This data describes a binding interaction between two proteins.

Sequence of protein 2:
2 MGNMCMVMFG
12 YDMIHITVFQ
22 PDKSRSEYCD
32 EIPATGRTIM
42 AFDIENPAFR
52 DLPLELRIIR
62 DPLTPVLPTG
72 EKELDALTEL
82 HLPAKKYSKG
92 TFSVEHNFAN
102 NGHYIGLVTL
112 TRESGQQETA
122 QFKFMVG

Sequence of protein 1:
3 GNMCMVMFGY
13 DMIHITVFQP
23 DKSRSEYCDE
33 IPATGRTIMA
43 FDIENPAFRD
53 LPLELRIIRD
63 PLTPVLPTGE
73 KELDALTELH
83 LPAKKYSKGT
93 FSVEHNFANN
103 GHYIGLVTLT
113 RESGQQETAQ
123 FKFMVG

Interface contacts:
Residue M7 in protein 2 is in contact with residue M9 in protein 1 (closest heavy-atom distance 4.0 Å).
Residue M5 in protein 2 is in contact with residue F125 in protein 1 (closest heavy-atom distance 4.1 Å).
Residue F123 in protein 2 interacts with residue N4 in protein 1 (closest heavy-atom distance 3.9 Å).
Residue E28 in protein 2 contacts residue E32 in protein 1 (closest heavy-atom distance 2.7 Å).
Residue M5 in protein 2 interacts with residue C6 in protein 1 (closest heavy-atom distance 3.4 Å).
Residue D31 in protein 2 contacts residue N4 in protein 1 (closest heavy-atom distance 3.1 Å).
Residue Q122 in protein 2 contacts residue N4 in protein 1 (closest heavy-atom distance 4.2 Å).
Residue D31 in protein 2 interacts with residue G3 in protein 1 (closest heavy-atom distance 3.2 Å).
Residue N4 in protein 2 is in contact with residue F123 in protein 1 (closest heavy-atom distance 3.5 Å).
Residue Y29 in protein 2 is in contact with residue E28 in protein 1 (closest heavy-atom distance 3.8 Å).
Residue M5 in protein 2 contacts residue M7 in protein 1 (closest heavy-atom distance 3.0 Å).
Residue N4 in protein 2 interacts with residue K124 in protein 1 (closest heavy-atom distance 2.8 Å).
Residue D31 in protein 2 is in contact with residue C6 in protein 1 (closest heavy-atom distance 3.7 Å).
Residue M2 in protein 2 interacts with residue M126 in protein 1 (closest heavy-atom distance 4.2 Å).
Residue Y12 in protein 2 interacts with residue G11 in protein 1 (closest heavy-atom distance 3.9 Å).
Residue M5 in protein 2 is in contact with residue M5 in protein 1 (closest heavy-atom distance 3.0 Å).
Residue F123 in protein 2 contacts residue M5 in protein 1 (closest heavy-atom distance 3.6 Å).
Residue C6 in protein 2 is in contact with residue C6 in protein 1 (closest heavy-atom distance 4.4 Å).
Residue C30 in protein 2 contacts residue C30 in protein 1 (closest heavy-atom distance 3.5 Å).
Residue K124 in protein 2 is in contact with residue M5 in protein 1 (closest heavy-atom distance 3.5 Å).
Residue N4 in protein 2 is in contact with residue Q122 in protein 1 (closest heavy-atom distance 3.1 Å).
Residue M7 in protein 2 is in contact with residue M7 in protein 1 (closest heavy-atom distance 3.8 Å).
Residue K124 in protein 2 contacts residue N4 in protein 1 (closest heavy-atom distance 3.2 Å).
Residue C30 in protein 2 is in contact with residue M5 in protein 1 (closest heavy-atom distance 3.5 Å).
Residue M9 in protein 2 contacts residue M7 in protein 1 (closest heavy-atom distance 3.8 Å).
Residue N4 in protein 2 contacts residue D31 in protein 1 (closest heavy-atom distance 3.5 Å).
Residue C30 in protein 2 interacts with residue C6 in protein 1 (closest heavy-atom distance 4.1 Å).
Residue N4 in protein 2 contacts residue M7 in protein 1 (closest heavy-atom distance 4.4 Å).
Residue G3 in protein 2 is in contact with residue F125 in protein 1 (closest heavy-atom distance 4.7 Å).
Residue M5 in protein 2 is in contact with residue C30 in protein 1 (closest heavy-atom distance 3.5 Å).
Residue G3 in protein 2 is in contact with residue K124 in protein 1 (closest heavy-atom distance 3.4 Å).
Residue Y29 in protein 2 interacts with residue Y29 in protein 1 (closest heavy-atom distance 4.0 Å).
Residue C6 in protein 2 interacts with residue C30 in protein 1 (closest heavy-atom distance 3.8 Å).
Residue C6 in protein 2 contacts residue D31 in protein 1 (closest heavy-atom distance 3.4 Å).
Residue Y12 in protein 2 contacts residue Y12 in protein 1 (closest heavy-atom distance 3.4 Å).
Residue G3 in protein 2 contacts residue E32 in protein 1 (closest heavy-atom distance 4.1 Å).
Residue M9 in protein 2 is in contact with residue M9 in protein 1 (closest heavy-atom distance 3.6 Å).
Residue M5 in protein 2 is in contact with residue I17 in protein 1 (closest heavy-atom distance 3.6 Å).
Residue I17 in protein 2 interacts with residue M5 in protein 1 (closest heavy-atom distance 3.6 Å).
Residue Y29 in protein 2 is in contact with residue S27 in protein 1 (closest heavy-atom distance 4.2 Å).
Residue M2 in protein 2 interacts with residue H104 in protein 1 (closest heavy-atom distance 3.4 Å).
Residue D31 in protein 2 contacts residue M5 in protein 1 (closest heavy-atom distance 3.0 Å).
Residue M2 in protein 2 contacts residue E32 in protein 1 (closest heavy-atom distance 3.6 Å).
Residue E28 in protein 2 is in contact with residue Y29 in protein 1 (closest heavy-atom distance 3.8 Å).
Residue M14 in protein 2 is in contact with residue M9 in protein 1 (closest heavy-atom distance 3.8 Å).
Residue M5 in protein 2 interacts with residue F123 in protein 1 (closest heavy-atom distance 3.6 Å).
Residue S27 in protein 2 contacts residue P34 in protein 1 (closest heavy-atom distance 3.4 Å).
Residue M5 in protein 2 interacts with residue D31 in protein 1 (closest heavy-atom distance 2.9 Å).
Residue E32 in protein 2 contacts residue E28 in protein 1 (closest heavy-atom distance 3.6 Å).
Residue P34 in protein 2 contacts residue S27 in protein 1 (closest heavy-atom distance 3.8 Å).
Residue G3 in protein 2 interacts with residue D31 in protein 1 (closest heavy-atom distance 3.4 Å).
Residue M7 in protein 2 contacts residue M5 in protein 1 (closest heavy-atom distance 2.9 Å).
Residue M9 in protein 2 is in contact with residue M14 in protein 1 (closest heavy-atom distance 3.6 Å).
Residue M5 in protein 2 is in contact with residue K124 in protein 1 (closest heavy-atom distance 3.6 Å).
Residue C6 in protein 2 is in contact with residue M5 in protein 1 (closest heavy-atom distance 3.4 Å).
Residue F125 in protein 2 interacts with residue M5 in protein 1 (closest heavy-atom distance 4.1 Å).
Residue G11 in protein 2 interacts with residue Y12 in protein 1 (closest heavy-atom distance 3.8 Å).
Residue H16 in protein 2 is in contact with residue D31 in protein 1 (closest heavy-atom distance 2.9 Å).
Residue S27 in protein 2 contacts residue Y29 in protein 1 (closest heavy-atom distance 4.1 Å).
Residue M2 in protein 2 interacts with residue K124 in protein 1 (closest heavy-atom distance 4.1 Å).